The following describes two proteins that form a bound complex.

Sequence of the first protein:
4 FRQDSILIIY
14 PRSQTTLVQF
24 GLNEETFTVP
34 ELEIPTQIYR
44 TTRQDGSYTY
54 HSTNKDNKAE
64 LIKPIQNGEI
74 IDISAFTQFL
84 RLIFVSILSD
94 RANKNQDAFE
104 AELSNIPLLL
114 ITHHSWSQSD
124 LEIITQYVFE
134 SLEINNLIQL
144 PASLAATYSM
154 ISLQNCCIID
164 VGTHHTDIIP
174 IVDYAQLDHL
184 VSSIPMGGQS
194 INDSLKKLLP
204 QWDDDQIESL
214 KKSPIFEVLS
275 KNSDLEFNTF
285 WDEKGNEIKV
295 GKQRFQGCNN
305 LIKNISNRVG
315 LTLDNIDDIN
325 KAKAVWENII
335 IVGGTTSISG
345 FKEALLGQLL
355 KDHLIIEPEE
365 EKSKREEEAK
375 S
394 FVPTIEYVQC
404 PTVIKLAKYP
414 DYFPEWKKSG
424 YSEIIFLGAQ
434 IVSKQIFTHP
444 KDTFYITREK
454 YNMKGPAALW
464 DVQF

Contacts between the two chains:
Residue I154 in the first protein interacts with residue A356 in the second protein (closest heavy-atom distance 3.4 Å).
Residue Y415 in the first protein interacts with residue E363 in the second protein (closest heavy-atom distance 3.5 Å).
Residue A178 in the first protein interacts with residue C348 in the second protein (closest heavy-atom distance 4.6 Å).
Residue Q157 in the first protein contacts residue F349 in the second protein (closest heavy-atom distance 3.3 Å).
Residue I434 in the first protein interacts with residue G355 in the second protein (closest heavy-atom distance 4.4 Å).
Residue Q438 in the first protein is in contact with residue L358 in the second protein (closest heavy-atom distance 3.5 Å).
Residue F30 in the first protein contacts residue E366 in the second protein (closest heavy-atom distance 3.9 Å).
Residue Q438 in the first protein contacts residue L354 in the second protein (closest heavy-atom distance 2.7 Å).
Residue S155 in the first protein interacts with residue G352 in the second protein (closest heavy-atom distance 2.4 Å).
Residue T446 in the first protein is in contact with residue F351 in the second protein (closest heavy-atom distance 3.9 Å).
Residue T29 in the first protein interacts with residue E366 in the second protein (closest heavy-atom distance 3.0 Å).
Residue F416 in the first protein interacts with residue H359 in the second protein (closest heavy-atom distance 4.8 Å).
Residue D176 in the first protein contacts residue F349 in the second protein (closest heavy-atom distance 3.3 Å).
Residue S155 in the first protein interacts with residue G355 in the second protein (closest heavy-atom distance 4.3 Å).
Residue E28 in the first protein contacts residue E366 in the second protein (closest heavy-atom distance 3.8 Å).
Residue Y177 in the first protein contacts residue C348 in the second protein (closest heavy-atom distance 3.2 Å).
Residue Q438 in the first protein interacts with residue F351 in the second protein (closest heavy-atom distance 4.7 Å).
Residue K437 in the first protein contacts residue M362 in the second protein (closest heavy-atom distance 2.7 Å).
Residue I154 in the first protein is in contact with residue E363 in the second protein (closest heavy-atom distance 4.7 Å).
Residue Y151 in the first protein interacts with residue C348 in the second protein (closest heavy-atom distance 4.5 Å).
Residue D464 in the first protein is in contact with residue R344 in the second protein (closest heavy-atom distance 4.1 Å).
Residue W463 in the first protein interacts with residue R344 in the second protein (closest heavy-atom distance 4.3 Å).
Residue D176 in the first protein interacts with residue C348 in the second protein (closest heavy-atom distance 3.6 Å).
Residue I434 in the first protein is in contact with residue L358 in the second protein (closest heavy-atom distance 3.3 Å).
Residue I154 in the first protein interacts with residue H359 in the second protein (closest heavy-atom distance 4.0 Å).
Residue Y415 in the first protein contacts residue E366 in the second protein (closest heavy-atom distance 2.9 Å).
Residue Y177 in the first protein contacts residue G352 in the second protein (closest heavy-atom distance 3.7 Å).
Residue E28 in the first protein contacts residue R369 in the second protein (closest heavy-atom distance 2.4 Å).
Residue F447 in the first protein contacts residue R347 in the second protein (closest heavy-atom distance 4.3 Å).
Residue I154 in the first protein is in contact with residue N360 in the second protein (closest heavy-atom distance 4.8 Å).
Residue S155 in the first protein contacts residue R353 in the second protein (closest heavy-atom distance 4.3 Å).
Residue Y177 in the first protein is in contact with residue R353 in the second protein (closest heavy-atom distance 3.8 Å).
Residue Y151 in the first protein interacts with residue G352 in the second protein (closest heavy-atom distance 3.7 Å).
Residue I434 in the first protein is in contact with residue H359 in the second protein (closest heavy-atom distance 3.4 Å).
Residue Q157 in the first protein contacts residue R353 in the second protein (closest heavy-atom distance 3.4 Å).
Residue E28 in the first protein interacts with residue M362 in the second protein (closest heavy-atom distance 3.9 Å).
Residue Y177 in the first protein is in contact with residue F349 in the second protein (closest heavy-atom distance 3.8 Å).
Residue Q438 in the first protein interacts with residue G355 in the second protein (closest heavy-atom distance 3.5 Å).
Residue Y415 in the first protein interacts with residue M362 in the second protein (closest heavy-atom distance 3.4 Å).
Residue K437 in the first protein is in contact with residue L358 in the second protein (closest heavy-atom distance 3.5 Å).
Residue F447 in the first protein interacts with residue F351 in the second protein (closest heavy-atom distance 3.4 Å).
Residue S152 in the first protein contacts residue H359 in the second protein (closest heavy-atom distance 3.1 Å).
Residue M153 in the first protein interacts with residue H359 in the second protein (closest heavy-atom distance 2.5 Å).
Residue Y151 in the first protein is in contact with residue F351 in the second protein (closest heavy-atom distance 4.6 Å).
Residue P417 in the first protein is in contact with residue E366 in the second protein (closest heavy-atom distance 4.4 Å).
Residue S155 in the first protein contacts residue H359 in the second protein (closest heavy-atom distance 4.2 Å).
Residue F416 in the first protein is in contact with residue M362 in the second protein (closest heavy-atom distance 4.5 Å).
Residue F416 in the first protein contacts residue E366 in the second protein (closest heavy-atom distance 3.8 Å).
Residue K437 in the first protein is in contact with residue D365 in the second protein (closest heavy-atom distance 4.9 Å).
Residue T446 in the first protein is in contact with residue R347 in the second protein (closest heavy-atom distance 4.2 Å).
Residue Y415 in the first protein is in contact with residue H359 in the second protein (closest heavy-atom distance 2.4 Å).
Residue K444 in the first protein is in contact with residue F351 in the second protein (closest heavy-atom distance 4.4 Å).
Residue Y151 in the first protein interacts with residue H359 in the second protein (closest heavy-atom distance 2.6 Å).
Residue F30 in the first protein is in contact with residue M362 in the second protein (closest heavy-atom distance 4.2 Å).
Residue F467 in the first protein is in contact with residue C348 in the second protein (closest heavy-atom distance 4.0 Å).
Residue T29 in the first protein contacts residue M362 in the second protein (closest heavy-atom distance 4.5 Å).
Residue E27 in the first protein interacts with residue R369 in the second protein (closest heavy-atom distance 4.6 Å).
Residue S155 in the first protein contacts residue A356 in the second protein (closest heavy-atom distance 3.7 Å).
Residue Q438 in the first protein is in contact with residue S357 in the second protein (closest heavy-atom distance 4.5 Å).
Residue T29 in the first protein interacts with residue R369 in the second protein (closest heavy-atom distance 4.3 Å).

Sequence of the second protein:
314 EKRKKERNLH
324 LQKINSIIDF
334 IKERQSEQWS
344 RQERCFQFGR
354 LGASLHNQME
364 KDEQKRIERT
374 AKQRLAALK